Residue-level contacts at the interface:
Residue S153 in chain B interacts with residue E186 in chain A (closest heavy-atom distance 4.5 Å).
Residue S222 in chain B is in contact with residue P285 in chain A (closest heavy-atom distance 4.2 Å).
Residue A242 in chain B contacts residue N182 in chain A (closest heavy-atom distance 3.9 Å).
Residue L220 in chain B contacts residue P285 in chain A (closest heavy-atom distance 3.3 Å).
Residue P252 in chain B is in contact with residue G190 in chain A (closest heavy-atom distance 4.7 Å).
Residue V160 in chain B interacts with residue N179 in chain A (closest heavy-atom distance 3.7 Å).
Residue G191 in chain B is in contact with residue A256 in chain A (closest heavy-atom distance 3.5 Å).
Residue H85 in chain B is in contact with residue H286 in chain A (closest heavy-atom distance 3.3 Å).
Residue I185 in chain B contacts residue L246 in chain A (closest heavy-atom distance 4.2 Å).
Residue E186 in chain B contacts residue A157 in chain A (closest heavy-atom distance 4.3 Å).
Residue Y188 in chain B is in contact with residue A256 in chain A (closest heavy-atom distance 4.0 Å).
Residue A193 in chain B contacts residue F258 in chain A (closest heavy-atom distance 4.0 Å).
Residue K283 in chain B contacts residue P219 in chain A (closest heavy-atom distance 3.9 Å).
Residue L228 in chain B interacts with residue P231 in chain A (closest heavy-atom distance 2.9 Å).
Residue T207 in chain B is in contact with residue A272 in chain A (closest heavy-atom distance 3.4 Å).
Residue L220 in chain B is in contact with residue V284 in chain A (closest heavy-atom distance 4.6 Å).
Residue P285 in chain B contacts residue L220 in chain A (closest heavy-atom distance 3.9 Å).
Residue V229 in chain B is in contact with residue G230 in chain A (closest heavy-atom distance 4.0 Å).
Residue N179 in chain B interacts with residue V160 in chain A (closest heavy-atom distance 3.8 Å).
Residue I185 in chain B interacts with residue N245 in chain A (closest heavy-atom distance 3.0 Å).
Residue V211 in chain B contacts residue L276 in chain A (closest heavy-atom distance 4.6 Å).
Residue K283 in chain B contacts residue P218 in chain A (closest heavy-atom distance 4.2 Å).
Residue P285 in chain B is in contact with residue S222 in chain A (closest heavy-atom distance 4.0 Å).
Residue P218 in chain B interacts with residue K283 in chain A (closest heavy-atom distance 4.2 Å).
Residue P219 in chain B is in contact with residue K283 in chain A (closest heavy-atom distance 3.9 Å).
Residue S221 in chain B is in contact with residue P285 in chain A (closest heavy-atom distance 4.7 Å).
Residue P231 in chain B is in contact with residue V229 in chain A (closest heavy-atom distance 3.4 Å).
Residue I204 in chain B interacts with residue A272 in chain A (closest heavy-atom distance 4.5 Å).
Residue V229 in chain B contacts residue V232 in chain A (closest heavy-atom distance 4.7 Å).
Residue L228 in chain B interacts with residue V232 in chain A (closest heavy-atom distance 4.7 Å).
Residue Y188 in chain B interacts with residue P252 in chain A (closest heavy-atom distance 4.1 Å).
Residue P231 in chain B interacts with residue L228 in chain A (closest heavy-atom distance 3.5 Å).
Residue A157 in chain B contacts residue V183 in chain A (closest heavy-atom distance 4.2 Å).
Residue F258 in chain B interacts with residue A193 in chain A (closest heavy-atom distance 3.8 Å).
Residue T282 in chain B is in contact with residue P219 in chain A (closest heavy-atom distance 4.7 Å).
Residue H286 in chain B contacts residue H85 in chain A (closest heavy-atom distance 3.4 Å).
Residue K283 in chain B contacts residue F167 in chain A (closest heavy-atom distance 4.7 Å).
Residue K283 in chain B interacts with residue L220 in chain A (closest heavy-atom distance 3.1 Å).
Residue A272 in chain B is in contact with residue T207 in chain A (closest heavy-atom distance 4.1 Å).
Residue A225 in chain B interacts with residue P285 in chain A (closest heavy-atom distance 4.3 Å).
Residue A272 in chain B interacts with residue I204 in chain A (closest heavy-atom distance 4.5 Å).
Residue E287 in chain B contacts residue L26 in chain A (closest heavy-atom distance 4.6 Å).
Residue E186 in chain B interacts with residue A154 in chain A (closest heavy-atom distance 3.2 Å).
Residue V229 in chain B contacts residue V229 in chain A (closest heavy-atom distance 3.3 Å).
Residue A256 in chain B contacts residue G191 in chain A (closest heavy-atom distance 3.6 Å).
Residue G230 in chain B interacts with residue V229 in chain A (closest heavy-atom distance 4.2 Å).
Residue P252 in chain B contacts residue V189 in chain A (closest heavy-atom distance 4.1 Å).
Residue N182 in chain B is in contact with residue A242 in chain A (closest heavy-atom distance 3.9 Å).
Residue A157 in chain B interacts with residue E186 in chain A (closest heavy-atom distance 3.8 Å).
Residue L220 in chain B is in contact with residue K283 in chain A (closest heavy-atom distance 3.1 Å).
Residue V229 in chain B interacts with residue P231 in chain A (closest heavy-atom distance 3.7 Å).
Residue Y188 in chain B interacts with residue L253 in chain A (closest heavy-atom distance 4.7 Å).
Residue A157 in chain B is in contact with residue R187 in chain A (closest heavy-atom distance 4.7 Å).
Residue L276 in chain B interacts with residue V211 in chain A (closest heavy-atom distance 4.5 Å).
Residue F181 in chain B contacts residue A242 in chain A (closest heavy-atom distance 3.7 Å).
Residue V189 in chain B contacts residue P252 in chain A (closest heavy-atom distance 4.2 Å).
Residue P231 in chain B contacts residue P231 in chain A (closest heavy-atom distance 3.6 Å).
Residue L26 in chain B contacts residue E287 in chain A (closest heavy-atom distance 4.5 Å).
Residue A154 in chain B is in contact with residue E186 in chain A (closest heavy-atom distance 4.7 Å).
Residue V284 in chain B contacts residue L220 in chain A (closest heavy-atom distance 4.5 Å).

Sequence of chain B:
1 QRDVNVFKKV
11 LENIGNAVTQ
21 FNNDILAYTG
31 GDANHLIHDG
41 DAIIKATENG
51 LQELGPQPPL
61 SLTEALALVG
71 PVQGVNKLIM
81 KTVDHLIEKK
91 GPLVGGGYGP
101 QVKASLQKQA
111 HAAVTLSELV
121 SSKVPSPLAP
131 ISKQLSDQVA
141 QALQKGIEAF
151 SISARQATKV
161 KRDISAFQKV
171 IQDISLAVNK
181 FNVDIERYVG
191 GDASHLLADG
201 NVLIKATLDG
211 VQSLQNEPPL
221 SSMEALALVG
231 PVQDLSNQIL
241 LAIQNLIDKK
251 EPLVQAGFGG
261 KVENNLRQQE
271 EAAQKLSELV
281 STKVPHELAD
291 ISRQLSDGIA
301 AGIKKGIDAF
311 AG

These two protein chains interact to form a complex.

Sequence of chain A:
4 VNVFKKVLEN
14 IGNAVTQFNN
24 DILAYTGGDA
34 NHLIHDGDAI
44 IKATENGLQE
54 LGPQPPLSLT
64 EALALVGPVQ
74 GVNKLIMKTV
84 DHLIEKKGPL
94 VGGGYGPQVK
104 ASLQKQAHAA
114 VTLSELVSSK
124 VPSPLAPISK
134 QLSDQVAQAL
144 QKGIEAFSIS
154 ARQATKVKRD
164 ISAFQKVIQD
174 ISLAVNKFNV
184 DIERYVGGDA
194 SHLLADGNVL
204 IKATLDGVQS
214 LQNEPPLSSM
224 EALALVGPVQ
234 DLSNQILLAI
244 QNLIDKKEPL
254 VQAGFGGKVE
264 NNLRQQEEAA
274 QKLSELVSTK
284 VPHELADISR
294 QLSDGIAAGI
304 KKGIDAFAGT